The following describes two proteins that form a bound complex.

Sequence of the second protein:
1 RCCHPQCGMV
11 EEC

Interface contacts:
Residue W110 in the first protein interacts with residue Q6 in the second protein (closest heavy-atom distance 4.0 Å).
Residue N108 in the first protein is in contact with residue R1 in the second protein (closest heavy-atom distance 4.6 Å).
Residue W110 in the first protein contacts residue H4 in the second protein (closest heavy-atom distance 3.8 Å).
Residue W110 in the first protein is in contact with residue C7 in the second protein (closest heavy-atom distance 3.2 Å).
Residue A107 in the first protein is in contact with residue R1 in the second protein (closest heavy-atom distance 3.6 Å).

Sequence of the first protein:
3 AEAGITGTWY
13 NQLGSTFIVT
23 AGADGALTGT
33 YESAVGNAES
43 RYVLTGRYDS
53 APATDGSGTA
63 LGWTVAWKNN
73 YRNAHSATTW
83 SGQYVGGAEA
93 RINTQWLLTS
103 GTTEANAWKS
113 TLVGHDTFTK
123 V